Sequence of chain B:
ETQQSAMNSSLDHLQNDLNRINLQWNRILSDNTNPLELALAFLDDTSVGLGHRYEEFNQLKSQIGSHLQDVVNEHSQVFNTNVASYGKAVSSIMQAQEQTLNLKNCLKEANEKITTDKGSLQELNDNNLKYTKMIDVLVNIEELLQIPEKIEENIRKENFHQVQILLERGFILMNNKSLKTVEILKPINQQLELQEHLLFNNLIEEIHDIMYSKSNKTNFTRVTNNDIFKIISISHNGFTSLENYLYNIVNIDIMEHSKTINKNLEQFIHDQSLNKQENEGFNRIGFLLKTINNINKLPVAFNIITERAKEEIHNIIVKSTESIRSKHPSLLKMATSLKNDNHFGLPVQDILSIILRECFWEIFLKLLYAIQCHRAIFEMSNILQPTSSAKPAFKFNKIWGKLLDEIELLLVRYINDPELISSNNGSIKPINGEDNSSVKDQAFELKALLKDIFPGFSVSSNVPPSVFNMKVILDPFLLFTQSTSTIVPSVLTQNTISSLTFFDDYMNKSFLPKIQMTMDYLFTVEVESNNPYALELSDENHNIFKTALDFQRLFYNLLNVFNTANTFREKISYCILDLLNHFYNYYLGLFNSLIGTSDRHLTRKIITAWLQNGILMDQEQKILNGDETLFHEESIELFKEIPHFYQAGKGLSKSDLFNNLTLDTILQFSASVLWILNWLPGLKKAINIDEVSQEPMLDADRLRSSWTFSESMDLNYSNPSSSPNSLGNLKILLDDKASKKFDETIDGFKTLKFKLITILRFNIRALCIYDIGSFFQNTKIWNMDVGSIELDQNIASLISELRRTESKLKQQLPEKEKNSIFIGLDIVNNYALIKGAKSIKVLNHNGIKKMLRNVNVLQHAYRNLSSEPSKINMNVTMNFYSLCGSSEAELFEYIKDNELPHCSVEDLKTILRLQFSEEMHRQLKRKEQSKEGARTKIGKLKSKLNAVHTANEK

These two protein chains interact to form a complex.

Residue-level contacts at the interface:
Residue L89 in chain B interacts with residue K148 in chain A (closest heavy-atom distance 3.6 Å).
Residue N812 in chain B interacts with residue T392 in chain A (closest heavy-atom distance 4.1 Å).
Residue Q24 in chain B interacts with residue D128 in chain A (closest heavy-atom distance 4.1 Å).
Residue V111 in chain B is in contact with residue Y70 in chain A (closest heavy-atom distance 4.5 Å).
Residue D91 in chain B is in contact with residue S144 in chain A (closest heavy-atom distance 3.7 Å).
Residue E22 in chain B contacts residue D128 in chain A (closest heavy-atom distance 4.1 Å).
Residue Q90 in chain B is in contact with residue Q143 in chain A (closest heavy-atom distance 2.9 Å).
Residue N103 in chain B is in contact with residue Y169 in chain A (closest heavy-atom distance 4.0 Å).
Residue I815 in chain B is in contact with residue N393 in chain A (closest heavy-atom distance 4.2 Å).
Residue S106 in chain B is in contact with residue F172 in chain A (closest heavy-atom distance 3.8 Å).
Residue Q25 in chain B is in contact with residue L133 in chain A (closest heavy-atom distance 3.3 Å).
Residue V93 in chain B is in contact with residue G152 in chain A (closest heavy-atom distance 3.7 Å).
Residue V99 in chain B interacts with residue K164 in chain A (closest heavy-atom distance 4.0 Å).
Residue K82 in chain B is in contact with residue N154 in chain A (closest heavy-atom distance 4.2 Å).
Residue Q24 in chain B interacts with residue L129 in chain A (closest heavy-atom distance 3.4 Å).
Residue N101 in chain B is in contact with residue K109 in chain A (closest heavy-atom distance 3.8 Å).
Residue V93 in chain B is in contact with residue V151 in chain A (closest heavy-atom distance 3.9 Å).
Residue S26 in chain B interacts with residue L133 in chain A (closest heavy-atom distance 4.6 Å).
Residue D91 in chain B contacts residue Q143 in chain A (closest heavy-atom distance 4.2 Å).
Residue E22 in chain B interacts with residue L129 in chain A (closest heavy-atom distance 3.6 Å).
Residue Q90 in chain B is in contact with residue S144 in chain A (closest heavy-atom distance 3.2 Å).
Residue N29 in chain B is in contact with residue S144 in chain A (closest heavy-atom distance 4.2 Å).
Residue K814 in chain B contacts residue N393 in chain A (closest heavy-atom distance 4.4 Å).
Residue Q90 in chain B contacts residue L147 in chain A (closest heavy-atom distance 3.3 Å).
Residue N103 in chain B contacts residue L165 in chain A (closest heavy-atom distance 3.3 Å).
Residue S97 in chain B interacts with residue I161 in chain A (closest heavy-atom distance 3.3 Å).
Residue I85 in chain B contacts residue G152 in chain A (closest heavy-atom distance 4.6 Å).
Residue T23 in chain B is in contact with residue L129 in chain A (closest heavy-atom distance 3.4 Å).
Residue L89 in chain B contacts residue G152 in chain A (closest heavy-atom distance 3.8 Å).
Residue G86 in chain B is in contact with residue K153 in chain A (closest heavy-atom distance 4.3 Å).
Residue G86 in chain B contacts residue F155 in chain A (closest heavy-atom distance 4.6 Å).
Residue A27 in chain B contacts residue I140 in chain A (closest heavy-atom distance 3.6 Å).
Residue I85 in chain B is in contact with residue F155 in chain A (closest heavy-atom distance 4.3 Å).
Residue S83 in chain B is in contact with residue K153 in chain A (closest heavy-atom distance 4.6 Å).
Residue Q24 in chain B interacts with residue L133 in chain A (closest heavy-atom distance 3.7 Å).
Residue A27 in chain B is in contact with residue L136 in chain A (closest heavy-atom distance 4.4 Å).
Residue L81 in chain B contacts residue F155 in chain A (closest heavy-atom distance 3.3 Å).
Residue N103 in chain B contacts residue K164 in chain A (closest heavy-atom distance 3.4 Å).
Residue G86 in chain B contacts residue K148 in chain A (closest heavy-atom distance 3.6 Å).
Residue E22 in chain B interacts with residue F126 in chain A (closest heavy-atom distance 3.5 Å).
Residue D91 in chain B interacts with residue I140 in chain A (closest heavy-atom distance 3.5 Å).
Residue V99 in chain B contacts residue L165 in chain A (closest heavy-atom distance 3.4 Å).
Residue G86 in chain B contacts residue G152 in chain A (closest heavy-atom distance 3.2 Å).
Residue N94 in chain B interacts with residue L147 in chain A (closest heavy-atom distance 4.3 Å).
Residue K82 in chain B contacts residue F155 in chain A (closest heavy-atom distance 3.7 Å).
Residue S26 in chain B is in contact with residue L136 in chain A (closest heavy-atom distance 3.7 Å).
Residue K82 in chain B contacts residue G152 in chain A (closest heavy-atom distance 3.4 Å).
Residue M28 in chain B interacts with residue I140 in chain A (closest heavy-atom distance 4.1 Å).
Residue Q90 in chain B contacts residue I145 in chain A (closest heavy-atom distance 4.6 Å).
Residue H96 in chain B contacts residue Y158 in chain A (closest heavy-atom distance 4.7 Å).
Residue L89 in chain B contacts residue L147 in chain A (closest heavy-atom distance 3.0 Å).
Residue N103 in chain B interacts with residue I168 in chain A (closest heavy-atom distance 4.6 Å).
Residue H96 in chain B is in contact with residue I161 in chain A (closest heavy-atom distance 3.7 Å).
Residue Q90 in chain B contacts residue K148 in chain A (closest heavy-atom distance 3.3 Å).
Residue A27 in chain B interacts with residue D137 in chain A (closest heavy-atom distance 3.8 Å).
Residue S106 in chain B contacts residue K175 in chain A (closest heavy-atom distance 3.9 Å).
Residue V93 in chain B interacts with residue L147 in chain A (closest heavy-atom distance 3.3 Å).
Residue N269 in chain B is in contact with residue L466 in chain A (closest heavy-atom distance 4.1 Å).
Residue K82 in chain B is in contact with residue K153 in chain A (closest heavy-atom distance 2.9 Å).
Residue F260 in chain B contacts residue P450 in chain A (closest heavy-atom distance 4.6 Å).

Sequence of chain A:
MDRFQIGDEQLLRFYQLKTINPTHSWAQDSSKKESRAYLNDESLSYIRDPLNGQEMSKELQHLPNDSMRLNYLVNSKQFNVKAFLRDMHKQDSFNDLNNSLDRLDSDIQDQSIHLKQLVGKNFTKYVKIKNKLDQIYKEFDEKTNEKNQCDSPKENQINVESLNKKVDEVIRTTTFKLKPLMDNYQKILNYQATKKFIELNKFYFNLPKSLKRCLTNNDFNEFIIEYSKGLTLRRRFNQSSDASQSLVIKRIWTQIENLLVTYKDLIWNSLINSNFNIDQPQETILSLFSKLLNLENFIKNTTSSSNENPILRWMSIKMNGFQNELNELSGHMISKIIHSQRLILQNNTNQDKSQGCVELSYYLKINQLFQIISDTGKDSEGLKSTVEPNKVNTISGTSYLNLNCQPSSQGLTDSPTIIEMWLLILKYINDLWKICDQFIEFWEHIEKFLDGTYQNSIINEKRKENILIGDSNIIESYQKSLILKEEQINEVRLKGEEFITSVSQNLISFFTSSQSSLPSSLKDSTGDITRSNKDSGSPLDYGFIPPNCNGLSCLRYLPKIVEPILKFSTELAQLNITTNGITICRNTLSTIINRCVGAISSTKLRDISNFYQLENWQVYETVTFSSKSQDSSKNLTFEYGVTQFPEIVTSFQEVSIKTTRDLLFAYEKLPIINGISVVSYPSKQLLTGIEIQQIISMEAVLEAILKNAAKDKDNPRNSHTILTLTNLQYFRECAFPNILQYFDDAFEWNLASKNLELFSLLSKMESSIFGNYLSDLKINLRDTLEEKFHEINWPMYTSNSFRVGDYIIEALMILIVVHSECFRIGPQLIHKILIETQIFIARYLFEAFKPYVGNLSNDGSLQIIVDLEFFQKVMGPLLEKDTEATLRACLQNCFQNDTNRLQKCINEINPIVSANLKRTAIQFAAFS